Sequence of the first protein:
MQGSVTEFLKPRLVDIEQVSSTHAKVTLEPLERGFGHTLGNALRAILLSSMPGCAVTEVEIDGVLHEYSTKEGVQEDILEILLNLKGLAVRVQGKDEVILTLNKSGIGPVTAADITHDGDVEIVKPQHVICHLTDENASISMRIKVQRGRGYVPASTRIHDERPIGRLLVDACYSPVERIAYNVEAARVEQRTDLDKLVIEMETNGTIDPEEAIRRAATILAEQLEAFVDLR

These two protein chains interact to form a complex.

Sequence of the second protein:
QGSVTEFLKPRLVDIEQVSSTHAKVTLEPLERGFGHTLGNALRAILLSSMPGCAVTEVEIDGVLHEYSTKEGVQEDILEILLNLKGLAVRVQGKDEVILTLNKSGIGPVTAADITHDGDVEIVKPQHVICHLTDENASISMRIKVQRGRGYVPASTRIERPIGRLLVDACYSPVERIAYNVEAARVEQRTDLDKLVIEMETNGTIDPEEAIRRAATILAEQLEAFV

Interface contacts:
Residue A225 in the first protein is in contact with residue L228 in the second protein (closest heavy-atom distance 3.8 Å).
Residue A230 in the first protein contacts residue P11 in the second protein (closest heavy-atom distance 3.5 Å).
Residue L39 in the first protein is in contact with residue L228 in the second protein (closest heavy-atom distance 3.8 Å).
Residue R218 in the first protein is in contact with residue F231 in the second protein (closest heavy-atom distance 2.8 Å).
Residue T38 in the first protein is in contact with residue A42 in the second protein (closest heavy-atom distance 3.6 Å).
Residue F231 in the first protein contacts residue R12 in the second protein (closest heavy-atom distance 3.4 Å).
Residue A230 in the first protein is in contact with residue R218 in the second protein (closest heavy-atom distance 3.6 Å).
Residue R12 in the first protein is in contact with residue A230 in the second protein (closest heavy-atom distance 3.8 Å).
Residue F231 in the first protein interacts with residue P11 in the second protein (closest heavy-atom distance 3.3 Å).
Residue R150 in the first protein interacts with residue F8 in the second protein (closest heavy-atom distance 3.6 Å).
Residue T6 in the first protein is in contact with residue R150 in the second protein (closest heavy-atom distance 2.4 Å).
Residue K10 in the first protein interacts with residue E226 in the second protein (closest heavy-atom distance 3.1 Å).
Residue F35 in the first protein contacts residue I223 in the second protein (closest heavy-atom distance 3.6 Å).
Residue L224 in the first protein is in contact with residue L228 in the second protein (closest heavy-atom distance 3.5 Å).
Residue F8 in the first protein contacts residue I223 in the second protein (closest heavy-atom distance 3.7 Å).
Residue F231 in the first protein interacts with residue A221 in the second protein (closest heavy-atom distance 3.6 Å).
Residue R218 in the first protein interacts with residue A230 in the second protein (closest heavy-atom distance 3.4 Å).
Residue D233 in the first protein contacts residue R218 in the second protein (closest heavy-atom distance 2.7 Å).
Residue A221 in the first protein is in contact with residue F231 in the second protein (closest heavy-atom distance 3.4 Å).
Residue F35 in the first protein interacts with residue S50 in the second protein (closest heavy-atom distance 3.2 Å).
Residue R218 in the first protein interacts with residue V232 in the second protein (closest heavy-atom distance 3.6 Å).
Residue L234 in the first protein interacts with residue R12 in the second protein (closest heavy-atom distance 3.8 Å).
Residue Q227 in the first protein contacts residue P11 in the second protein (closest heavy-atom distance 3.4 Å).
Residue E7 in the first protein contacts residue R150 in the second protein (closest heavy-atom distance 3.2 Å).
Residue R150 in the first protein interacts with residue E7 in the second protein (closest heavy-atom distance 2.8 Å).
Residue F8 in the first protein is in contact with residue R219 in the second protein (closest heavy-atom distance 3.0 Å).
Residue L228 in the first protein contacts residue L224 in the second protein (closest heavy-atom distance 3.6 Å).
Residue F8 in the first protein is in contact with residue R150 in the second protein (closest heavy-atom distance 3.6 Å).
Residue F231 in the first protein contacts residue L13 in the second protein (closest heavy-atom distance 3.4 Å).
Residue R219 in the first protein contacts residue S4 in the second protein (closest heavy-atom distance 3.1 Å).
Residue V5 in the first protein is in contact with residue R219 in the second protein (closest heavy-atom distance 3.0 Å).
Residue K10 in the first protein is in contact with residue E229 in the second protein (closest heavy-atom distance 3.1 Å).
Residue T38 in the first protein is in contact with residue A45 in the second protein (closest heavy-atom distance 3.0 Å).
Residue G3 in the first protein contacts residue D96 in the second protein (closest heavy-atom distance 3.0 Å).
Residue K10 in the first protein is in contact with residue Q227 in the second protein (closest heavy-atom distance 3.6 Å).
Residue F35 in the first protein is in contact with residue I46 in the second protein (closest heavy-atom distance 3.3 Å).
Residue E226 in the first protein is in contact with residue K10 in the second protein (closest heavy-atom distance 3.3 Å).
Residue Q227 in the first protein is in contact with residue K10 in the second protein (closest heavy-atom distance 3.6 Å).
Residue L28 in the first protein is in contact with residue F231 in the second protein (closest heavy-atom distance 3.6 Å).
Residue L13 in the first protein is in contact with residue F231 in the second protein (closest heavy-atom distance 3.3 Å).
Residue V5 in the first protein is in contact with residue R150 in the second protein (closest heavy-atom distance 2.9 Å).
Residue S4 in the first protein contacts residue D96 in the second protein (closest heavy-atom distance 3.7 Å).
Residue Q227 in the first protein is in contact with residue F8 in the second protein (closest heavy-atom distance 3.8 Å).
Residue T222 in the first protein contacts residue V232 in the second protein (closest heavy-atom distance 3.7 Å).
Residue Q227 in the first protein interacts with residue L9 in the second protein (closest heavy-atom distance 3.7 Å).
Residue L228 in the first protein interacts with residue L39 in the second protein (closest heavy-atom distance 3.5 Å).
Residue T222 in the first protein contacts residue F231 in the second protein (closest heavy-atom distance 3.5 Å).
Residue L9 in the first protein is in contact with residue Q227 in the second protein (closest heavy-atom distance 3.2 Å).
Residue F35 in the first protein contacts residue Q227 in the second protein (closest heavy-atom distance 3.6 Å).
Residue Q227 in the first protein interacts with residue F35 in the second protein (closest heavy-atom distance 3.2 Å).
Residue L39 in the first protein contacts residue L224 in the second protein (closest heavy-atom distance 3.7 Å).
Residue P11 in the first protein interacts with residue Q227 in the second protein (closest heavy-atom distance 3.2 Å).
Residue R12 in the first protein contacts residue F231 in the second protein (closest heavy-atom distance 3.8 Å).
Residue F8 in the first protein contacts residue E226 in the second protein (closest heavy-atom distance 3.5 Å).
Residue L228 in the first protein contacts residue A221 in the second protein (closest heavy-atom distance 3.6 Å).
Residue F231 in the first protein contacts residue R218 in the second protein (closest heavy-atom distance 3.1 Å).
Residue S50 in the first protein contacts residue F8 in the second protein (closest heavy-atom distance 3.5 Å).
Residue A221 in the first protein interacts with residue L228 in the second protein (closest heavy-atom distance 3.6 Å).
Residue P11 in the first protein contacts residue F231 in the second protein (closest heavy-atom distance 3.8 Å).
Residue A45 in the first protein contacts residue T38 in the second protein (closest heavy-atom distance 3.4 Å).